Sequence of protein 1:
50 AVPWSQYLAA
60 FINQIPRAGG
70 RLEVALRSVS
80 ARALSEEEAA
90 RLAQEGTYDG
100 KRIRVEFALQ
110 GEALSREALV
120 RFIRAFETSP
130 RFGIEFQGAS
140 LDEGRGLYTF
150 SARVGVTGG

These two protein chains interact to form a complex.

Contacts between the two chains:
Residue F121 in protein 1 is in contact with residue P65 in protein 2 (closest heavy-atom distance 3.9 Å).
Residue A124 in protein 1 interacts with residue Q63 in protein 2 (closest heavy-atom distance 3.0 Å).
Residue F131 in protein 1 contacts residue Q63 in protein 2 (closest heavy-atom distance 3.9 Å).
Residue Y56 in protein 1 interacts with residue E159 in protein 2 (closest heavy-atom distance 3.4 Å).
Residue Q63 in protein 1 is in contact with residue S128 in protein 2 (closest heavy-atom distance 3.8 Å).
Residue W53 in protein 1 contacts residue A82 in protein 2 (closest heavy-atom distance 3.4 Å).
Residue F60 in protein 1 interacts with residue F106 in protein 2 (closest heavy-atom distance 3.9 Å).
Residue V155 in protein 1 is in contact with residue Y56 in protein 2 (closest heavy-atom distance 3.7 Å).
Residue P65 in protein 1 interacts with residue R120 in protein 2 (closest heavy-atom distance 3.8 Å).
Residue F131 in protein 1 is in contact with residue F60 in protein 2 (closest heavy-atom distance 3.9 Å).
Residue I64 in protein 1 is in contact with residue I61 in protein 2 (closest heavy-atom distance 3.6 Å).
Residue Y56 in protein 1 contacts residue R103 in protein 2 (closest heavy-atom distance 3.6 Å).
Residue F60 in protein 1 interacts with residue F125 in protein 2 (closest heavy-atom distance 3.6 Å).
Residue V51 in protein 1 interacts with residue R103 in protein 2 (closest heavy-atom distance 3.3 Å).
Residue R66 in protein 1 is in contact with residue P65 in protein 2 (closest heavy-atom distance 3.9 Å).
Residue Y56 in protein 1 is in contact with residue T156 in protein 2 (closest heavy-atom distance 3.5 Å).
Residue Y56 in protein 1 interacts with residue G158 in protein 2 (closest heavy-atom distance 3.5 Å).
Residue R120 in protein 1 contacts residue P65 in protein 2 (closest heavy-atom distance 3.7 Å).
Residue R81 in protein 1 interacts with residue W53 in protein 2 (closest heavy-atom distance 3.4 Å).
Residue I61 in protein 1 contacts residue I64 in protein 2 (closest heavy-atom distance 3.6 Å).
Residue I64 in protein 1 interacts with residue R66 in protein 2 (closest heavy-atom distance 3.8 Å).
Residue L108 in protein 1 is in contact with residue F60 in protein 2 (closest heavy-atom distance 3.5 Å).
Residue Y56 in protein 1 interacts with residue V104 in protein 2 (closest heavy-atom distance 3.9 Å).
Residue Q63 in protein 1 interacts with residue A124 in protein 2 (closest heavy-atom distance 2.9 Å).
Residue L57 in protein 1 is in contact with residue F106 in protein 2 (closest heavy-atom distance 3.7 Å).
Residue Y56 in protein 1 is in contact with residue G157 in protein 2 (closest heavy-atom distance 3.5 Å).
Residue Y56 in protein 1 contacts residue V155 in protein 2 (closest heavy-atom distance 3.7 Å).
Residue I61 in protein 1 is in contact with residue I61 in protein 2 (closest heavy-atom distance 3.7 Å).
Residue F60 in protein 1 interacts with residue L108 in protein 2 (closest heavy-atom distance 3.7 Å).
Residue W53 in protein 1 interacts with residue R81 in protein 2 (closest heavy-atom distance 3.3 Å).
Residue Q63 in protein 1 interacts with residue F125 in protein 2 (closest heavy-atom distance 3.5 Å).
Residue F125 in protein 1 contacts residue Q63 in protein 2 (closest heavy-atom distance 3.5 Å).
Residue L57 in protein 1 contacts residue L57 in protein 2 (closest heavy-atom distance 3.6 Å).
Residue R130 in protein 1 is in contact with residue A59 in protein 2 (closest heavy-atom distance 3.6 Å).
Residue Q63 in protein 1 contacts residue F131 in protein 2 (closest heavy-atom distance 3.6 Å).
Residue A80 in protein 1 interacts with residue W53 in protein 2 (closest heavy-atom distance 3.4 Å).
Residue A82 in protein 1 interacts with residue W53 in protein 2 (closest heavy-atom distance 3.5 Å).
Residue S128 in protein 1 contacts residue Q63 in protein 2 (closest heavy-atom distance 3.4 Å).
Residue A59 in protein 1 interacts with residue F131 in protein 2 (closest heavy-atom distance 3.5 Å).
Residue F106 in protein 1 interacts with residue F60 in protein 2 (closest heavy-atom distance 3.7 Å).
Residue R103 in protein 1 contacts residue Y56 in protein 2 (closest heavy-atom distance 3.4 Å).
Residue Y56 in protein 1 contacts residue F106 in protein 2 (closest heavy-atom distance 3.8 Å).
Residue I64 in protein 1 contacts residue F121 in protein 2 (closest heavy-atom distance 3.9 Å).
Residue P52 in protein 1 is in contact with residue E159 in protein 2 (closest heavy-atom distance 3.6 Å).
Residue F60 in protein 1 contacts residue F131 in protein 2 (closest heavy-atom distance 3.9 Å).
Residue F131 in protein 1 contacts residue A59 in protein 2 (closest heavy-atom distance 3.5 Å).
Residue V153 in protein 1 is in contact with residue F60 in protein 2 (closest heavy-atom distance 3.9 Å).
Residue F125 in protein 1 interacts with residue F60 in protein 2 (closest heavy-atom distance 3.8 Å).
Residue R130 in protein 1 interacts with residue Y56 in protein 2 (closest heavy-atom distance 3.8 Å).
Residue R103 in protein 1 contacts residue V51 in protein 2 (closest heavy-atom distance 3.8 Å).
Residue P65 in protein 1 is in contact with residue A124 in protein 2 (closest heavy-atom distance 3.6 Å).
Residue W53 in protein 1 contacts residue V104 in protein 2 (closest heavy-atom distance 3.6 Å).
Residue Q55 in protein 1 interacts with residue E159 in protein 2 (closest heavy-atom distance 3.7 Å).
Residue T156 in protein 1 is in contact with residue Y56 in protein 2 (closest heavy-atom distance 3.5 Å).
Residue G157 in protein 1 contacts residue Y56 in protein 2 (closest heavy-atom distance 3.4 Å).
Residue P65 in protein 1 interacts with residue F121 in protein 2 (closest heavy-atom distance 3.8 Å).
Residue R66 in protein 1 interacts with residue R66 in protein 2 (closest heavy-atom distance 3.6 Å).
Residue V104 in protein 1 interacts with residue W53 in protein 2 (closest heavy-atom distance 3.5 Å).
Residue W53 in protein 1 contacts residue A80 in protein 2 (closest heavy-atom distance 3.5 Å).
Residue A124 in protein 1 is in contact with residue P65 in protein 2 (closest heavy-atom distance 3.6 Å).

Sequence of protein 2:
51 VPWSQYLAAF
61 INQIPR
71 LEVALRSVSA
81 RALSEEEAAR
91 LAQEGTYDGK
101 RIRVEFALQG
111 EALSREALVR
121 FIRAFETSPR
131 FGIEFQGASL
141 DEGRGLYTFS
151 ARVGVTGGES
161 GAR